Residue-level contacts at the interface:
Residue E5 in the second protein interacts with residue L10 in the first protein (closest heavy-atom distance 3.2 Å).
Residue A105 in the second protein is in contact with residue C1 in the first protein (closest heavy-atom distance 3.4 Å).
Residue E5 in the second protein interacts with residue S11 in the first protein (closest heavy-atom distance 2.7 Å).
Residue S11 in the second protein contacts residue I6 in the first protein (closest heavy-atom distance 3.0 Å).
Residue W14 in the second protein contacts residue V3 in the first protein (closest heavy-atom distance 4.3 Å).
Residue C107 in the second protein is in contact with residue C1 in the first protein (closest heavy-atom distance 2.1 Å).
Residue V106 in the second protein contacts residue G2 in the first protein (closest heavy-atom distance 4.0 Å).
Residue W12 in the second protein contacts residue P8 in the first protein (closest heavy-atom distance 3.2 Å).
Residue C107 in the second protein contacts residue G2 in the first protein (closest heavy-atom distance 3.5 Å).
Residue P13 in the second protein is in contact with residue A5 in the first protein (closest heavy-atom distance 4.9 Å).
Residue S11 in the second protein is in contact with residue V9 in the first protein (closest heavy-atom distance 4.9 Å).
Residue G10 in the second protein interacts with residue P4 in the first protein (closest heavy-atom distance 4.9 Å).
Residue W12 in the second protein interacts with residue L10 in the first protein (closest heavy-atom distance 3.9 Å).
Residue W14 in the second protein is in contact with residue P4 in the first protein (closest heavy-atom distance 3.4 Å).
Residue S11 in the second protein interacts with residue P8 in the first protein (closest heavy-atom distance 3.5 Å).
Residue S11 in the second protein contacts residue Q7 in the first protein (closest heavy-atom distance 3.8 Å).
Residue W14 in the second protein contacts residue G2 in the first protein (closest heavy-atom distance 3.7 Å).
Residue S11 in the second protein contacts residue P4 in the first protein (closest heavy-atom distance 3.2 Å).
Residue E5 in the second protein is in contact with residue V9 in the first protein (closest heavy-atom distance 3.8 Å).
Residue P13 in the second protein contacts residue P4 in the first protein (closest heavy-atom distance 3.6 Å).
Residue Q101 in the second protein interacts with residue I6 in the first protein (closest heavy-atom distance 3.6 Å).
Residue P9 in the second protein contacts residue I6 in the first protein (closest heavy-atom distance 3.3 Å).
Residue V106 in the second protein contacts residue C1 in the first protein (closest heavy-atom distance 3.7 Å).
Residue L108 in the second protein contacts residue C1 in the first protein (closest heavy-atom distance 5.0 Å).
Residue V122 in the second protein interacts with residue L10 in the first protein (closest heavy-atom distance 3.7 Å).
Residue W12 in the second protein interacts with residue P4 in the first protein (closest heavy-atom distance 4.8 Å).
Residue A105 in the second protein is in contact with residue V3 in the first protein (closest heavy-atom distance 4.8 Å).
Residue T102 in the second protein is in contact with residue I6 in the first protein (closest heavy-atom distance 3.6 Å).
Residue V8 in the second protein is in contact with residue V9 in the first protein (closest heavy-atom distance 3.7 Å).
Residue Q101 in the second protein contacts residue A5 in the first protein (closest heavy-atom distance 3.5 Å).
Residue A105 in the second protein is in contact with residue G2 in the first protein (closest heavy-atom distance 2.7 Å).
Residue G10 in the second protein interacts with residue I6 in the first protein (closest heavy-atom distance 3.9 Å).
Residue V8 in the second protein interacts with residue Q7 in the first protein (closest heavy-atom distance 4.2 Å).
Residue V8 in the second protein contacts residue P8 in the first protein (closest heavy-atom distance 4.5 Å).
Residue V8 in the second protein interacts with residue I6 in the first protein (closest heavy-atom distance 3.6 Å).

Sequence of the first protein:
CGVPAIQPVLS

Sequence of the second protein:
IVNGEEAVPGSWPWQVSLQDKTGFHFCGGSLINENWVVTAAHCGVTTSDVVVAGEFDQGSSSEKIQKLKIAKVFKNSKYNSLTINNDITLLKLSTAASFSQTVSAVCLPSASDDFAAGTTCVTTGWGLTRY

These two protein chains interact to form a complex.